Contacts between the two chains:
Residue Q49 in protein 2 is in contact with residue N68 in protein 1 (closest heavy-atom distance 4.0 Å).
Residue M52 in protein 2 interacts with residue L64 in protein 1 (closest heavy-atom distance 4.7 Å).
Residue G61 in protein 2 is in contact with residue R69 in protein 1 (closest heavy-atom distance 2.9 Å).
Residue Q59 in protein 2 contacts residue I70 in protein 1 (closest heavy-atom distance 3.2 Å).
Residue T45 in protein 2 interacts with residue L61 in protein 1 (closest heavy-atom distance 4.1 Å).
Residue Y63 in protein 2 is in contact with residue Q62 in protein 1 (closest heavy-atom distance 3.7 Å).
Residue G247 in protein 2 interacts with residue I71 in protein 1 (closest heavy-atom distance 4.5 Å).
Residue Q59 in protein 2 contacts residue N68 in protein 1 (closest heavy-atom distance 4.4 Å).
Residue Y63 in protein 2 is in contact with residue A65 in protein 1 (closest heavy-atom distance 3.9 Å).
Residue M58 in protein 2 contacts residue A65 in protein 1 (closest heavy-atom distance 4.7 Å).
Residue Y63 in protein 2 contacts residue G58 in protein 1 (closest heavy-atom distance 4.4 Å).
Residue T45 in protein 2 is in contact with residue G58 in protein 1 (closest heavy-atom distance 4.2 Å).
Residue P230 in protein 2 contacts residue I71 in protein 1 (closest heavy-atom distance 4.1 Å).
Residue A195 in protein 2 interacts with residue I71 in protein 1 (closest heavy-atom distance 3.5 Å).
Residue M52 in protein 2 interacts with residue L61 in protein 1 (closest heavy-atom distance 3.9 Å).
Residue Q59 in protein 2 interacts with residue R69 in protein 1 (closest heavy-atom distance 3.0 Å).
Residue L48 in protein 2 is in contact with residue L61 in protein 1 (closest heavy-atom distance 3.9 Å).
Residue P65 in protein 2 is in contact with residue Q62 in protein 1 (closest heavy-atom distance 3.9 Å).
Residue Y63 in protein 2 interacts with residue L61 in protein 1 (closest heavy-atom distance 3.4 Å).
Residue Q49 in protein 2 is in contact with residue L61 in protein 1 (closest heavy-atom distance 4.5 Å).
Residue Q49 in protein 2 is in contact with residue L64 in protein 1 (closest heavy-atom distance 3.4 Å).
Residue M58 in protein 2 is in contact with residue R69 in protein 1 (closest heavy-atom distance 4.4 Å).
Residue M52 in protein 2 contacts residue N68 in protein 1 (closest heavy-atom distance 3.7 Å).
Residue P230 in protein 2 interacts with residue I70 in protein 1 (closest heavy-atom distance 3.5 Å).
Residue Q59 in protein 2 interacts with residue I71 in protein 1 (closest heavy-atom distance 4.1 Å).
Residue T45 in protein 2 interacts with residue T60 in protein 1 (closest heavy-atom distance 3.8 Å).
Residue N194 in protein 2 interacts with residue I71 in protein 1 (closest heavy-atom distance 3.2 Å).
Residue K62 in protein 2 contacts residue R69 in protein 1 (closest heavy-atom distance 3.4 Å).
Residue L60 in protein 2 interacts with residue R69 in protein 1 (closest heavy-atom distance 3.6 Å).
Residue E53 in protein 2 contacts residue N68 in protein 1 (closest heavy-atom distance 3.1 Å).
Residue Q49 in protein 2 contacts residue T60 in protein 1 (closest heavy-atom distance 4.0 Å).
Residue L60 in protein 2 contacts residue I71 in protein 1 (closest heavy-atom distance 4.0 Å).
Residue M52 in protein 2 interacts with residue A65 in protein 1 (closest heavy-atom distance 3.6 Å).

The following describes two proteins that form a bound complex.

Sequence of protein 2:
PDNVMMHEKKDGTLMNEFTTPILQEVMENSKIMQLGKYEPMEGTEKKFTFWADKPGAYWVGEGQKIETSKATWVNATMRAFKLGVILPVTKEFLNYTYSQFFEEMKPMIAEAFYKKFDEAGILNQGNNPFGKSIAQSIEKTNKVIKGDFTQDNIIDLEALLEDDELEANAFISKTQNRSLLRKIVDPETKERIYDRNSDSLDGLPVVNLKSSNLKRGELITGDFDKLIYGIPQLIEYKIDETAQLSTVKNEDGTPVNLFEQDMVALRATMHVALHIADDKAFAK

Sequence of protein 1:
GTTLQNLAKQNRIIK